Interface contacts:
Residue I10 in the first protein is in contact with residue A11 in the second protein (closest heavy-atom distance 3.8 Å).
Residue E22 in the first protein interacts with residue Q8 in the second protein (closest heavy-atom distance 3.8 Å).
Residue I10 in the first protein contacts residue A7 in the second protein (closest heavy-atom distance 3.6 Å).
Residue A4 in the first protein is in contact with residue E22 in the second protein (closest heavy-atom distance 4.2 Å).
Residue Q25 in the first protein contacts residue Q8 in the second protein (closest heavy-atom distance 2.7 Å).
Residue W34 in the first protein is in contact with residue A4 in the second protein (closest heavy-atom distance 5.0 Å).
Residue A7 in the first protein contacts residue I10 in the second protein (closest heavy-atom distance 3.6 Å).
Residue S14 in the first protein is in contact with residue R15 in the second protein (closest heavy-atom distance 5.0 Å).
Residue A3 in the first protein contacts residue K6 in the second protein (closest heavy-atom distance 4.0 Å).
Residue K6 in the first protein contacts residue A7 in the second protein (closest heavy-atom distance 3.6 Å).
Residue V21 in the first protein contacts residue Q8 in the second protein (closest heavy-atom distance 3.9 Å).
Residue A7 in the first protein is in contact with residue A7 in the second protein (closest heavy-atom distance 3.5 Å).
Residue V21 in the first protein is in contact with residue A11 in the second protein (closest heavy-atom distance 3.8 Å).
Residue A11 in the first protein contacts residue A11 in the second protein (closest heavy-atom distance 4.5 Å).
Residue V21 in the first protein is in contact with residue E12 in the second protein (closest heavy-atom distance 3.7 Å).
Residue A3 in the first protein is in contact with residue I10 in the second protein (closest heavy-atom distance 3.8 Å).
Residue A7 in the first protein interacts with residue A11 in the second protein (closest heavy-atom distance 4.0 Å).
Residue W34 in the first protein is in contact with residue A7 in the second protein (closest heavy-atom distance 4.8 Å).
Residue I56 in the first protein interacts with residue Q60 in the second protein (closest heavy-atom distance 5.0 Å).
Residue A3 in the first protein is in contact with residue Q25 in the second protein (closest heavy-atom distance 4.4 Å).
Residue A4 in the first protein is in contact with residue V21 in the second protein (closest heavy-atom distance 3.3 Å).
Residue A4 in the first protein contacts residue I10 in the second protein (closest heavy-atom distance 4.0 Å).
Residue A7 in the first protein is in contact with residue V21 in the second protein (closest heavy-atom distance 4.3 Å).
Residue S1 in the first protein interacts with residue Q25 in the second protein (closest heavy-atom distance 3.1 Å).
Residue Q25 in the first protein interacts with residue A4 in the second protein (closest heavy-atom distance 2.7 Å).
Residue Q25 in the first protein is in contact with residue T5 in the second protein (closest heavy-atom distance 4.8 Å).
Residue Q8 in the first protein interacts with residue V21 in the second protein (closest heavy-atom distance 4.1 Å).
Residue I56 in the first protein is in contact with residue R15 in the second protein (closest heavy-atom distance 3.3 Å).
Residue I10 in the first protein interacts with residue Q8 in the second protein (closest heavy-atom distance 3.8 Å).
Residue A3 in the first protein interacts with residue A7 in the second protein (closest heavy-atom distance 3.6 Å).
Residue A4 in the first protein contacts residue Q25 in the second protein (closest heavy-atom distance 3.6 Å).
Residue Q25 in the first protein contacts residue A7 in the second protein (closest heavy-atom distance 4.0 Å).

The following describes two proteins that form a bound complex.

Sequence of the first protein:
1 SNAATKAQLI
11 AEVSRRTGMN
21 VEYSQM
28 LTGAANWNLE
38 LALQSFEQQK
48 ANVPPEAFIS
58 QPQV

Sequence of the second protein:
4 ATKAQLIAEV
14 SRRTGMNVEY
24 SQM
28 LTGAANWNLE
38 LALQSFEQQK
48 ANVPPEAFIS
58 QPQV